These two protein chains interact to form a complex.

Sequence of the first protein:
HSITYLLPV

Sequence of the second protein:
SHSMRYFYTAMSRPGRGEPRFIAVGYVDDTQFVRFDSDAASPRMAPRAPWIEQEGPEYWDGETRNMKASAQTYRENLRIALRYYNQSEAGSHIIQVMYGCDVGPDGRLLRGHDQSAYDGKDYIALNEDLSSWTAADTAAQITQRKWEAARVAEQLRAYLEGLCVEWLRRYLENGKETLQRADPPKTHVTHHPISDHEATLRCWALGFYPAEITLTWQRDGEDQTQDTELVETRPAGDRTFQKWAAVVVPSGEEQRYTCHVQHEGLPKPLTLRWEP

Residue-level contacts at the interface:
Residue R152 in the second protein contacts residue Y5 in the first protein (closest heavy-atom distance 4.7 Å).
Residue T74 in the second protein interacts with residue P8 in the first protein (closest heavy-atom distance 4.5 Å).
Residue Y10 in the second protein contacts residue S2 in the first protein (closest heavy-atom distance 3.5 Å).
Residue E64 in the second protein is in contact with residue H1 in the first protein (closest heavy-atom distance 3.4 Å).
Residue Y160 in the second protein contacts residue S2 in the first protein (closest heavy-atom distance 3.9 Å).
Residue W148 in the second protein is in contact with residue L7 in the first protein (closest heavy-atom distance 3.4 Å).
Residue Y60 in the second protein interacts with residue H1 in the first protein (closest heavy-atom distance 3.5 Å).
Residue L157 in the second protein contacts residue L7 in the first protein (closest heavy-atom distance 4.9 Å).
Residue K147 in the second protein contacts residue V9 in the first protein (closest heavy-atom distance 4.0 Å).
Residue V153 in the second protein interacts with residue L7 in the first protein (closest heavy-atom distance 3.5 Å).
Residue L157 in the second protein interacts with residue I3 in the first protein (closest heavy-atom distance 4.5 Å).
Residue W168 in the second protein interacts with residue H1 in the first protein (closest heavy-atom distance 3.4 Å).
Residue W148 in the second protein is in contact with residue V9 in the first protein (closest heavy-atom distance 3.8 Å).
Residue T74 in the second protein is in contact with residue L6 in the first protein (closest heavy-atom distance 3.6 Å).
Residue N78 in the second protein interacts with residue V9 in the first protein (closest heavy-atom distance 3.3 Å).
Residue A151 in the second protein interacts with residue Y5 in the first protein (closest heavy-atom distance 4.6 Å).
Residue S71 in the second protein interacts with residue I3 in the first protein (closest heavy-atom distance 5.0 Å).
Residue I143 in the second protein is in contact with residue V9 in the first protein (closest heavy-atom distance 4.8 Å).
Residue Y124 in the second protein interacts with residue V9 in the first protein (closest heavy-atom distance 4.4 Å).
Residue N67 in the second protein interacts with residue T4 in the first protein (closest heavy-atom distance 3.5 Å).
Residue N67 in the second protein interacts with residue I3 in the first protein (closest heavy-atom distance 2.9 Å).
Residue Q156 in the second protein is in contact with residue Y5 in the first protein (closest heavy-atom distance 3.4 Å).
Residue N67 in the second protein contacts residue Y5 in the first protein (closest heavy-atom distance 4.7 Å).
Residue Y10 in the second protein contacts residue I3 in the first protein (closest heavy-atom distance 4.6 Å).
Residue Y85 in the second protein contacts residue V9 in the first protein (closest heavy-atom distance 2.7 Å).
Residue N67 in the second protein contacts residue S2 in the first protein (closest heavy-atom distance 2.7 Å).
Residue M68 in the second protein contacts residue S2 in the first protein (closest heavy-atom distance 3.6 Å).
Residue Y100 in the second protein contacts residue S2 in the first protein (closest heavy-atom distance 3.4 Å).
Residue Q156 in the second protein interacts with residue I3 in the first protein (closest heavy-atom distance 4.4 Å).
Residue Y160 in the second protein contacts residue H1 in the first protein (closest heavy-atom distance 2.6 Å).
Residue T144 in the second protein contacts residue V9 in the first protein (closest heavy-atom distance 2.7 Å).
Residue V153 in the second protein contacts residue Y5 in the first protein (closest heavy-atom distance 3.5 Å).
Residue A70 in the second protein is in contact with residue L6 in the first protein (closest heavy-atom distance 3.7 Å).
Residue Y172 in the second protein contacts residue H1 in the first protein (closest heavy-atom distance 2.9 Å).
Residue S71 in the second protein is in contact with residue L6 in the first protein (closest heavy-atom distance 4.0 Å).
Residue Y160 in the second protein contacts residue I3 in the first protein (closest heavy-atom distance 3.2 Å).
Residue N78 in the second protein contacts residue P8 in the first protein (closest heavy-atom distance 3.4 Å).
Residue F34 in the second protein contacts residue H1 in the first protein (closest heavy-atom distance 4.7 Å).
Residue W148 in the second protein interacts with residue P8 in the first protein (closest heavy-atom distance 2.7 Å).
Residue A82 in the second protein is in contact with residue V9 in the first protein (closest heavy-atom distance 5.0 Å).
Residue Y8 in the second protein is in contact with residue H1 in the first protein (closest heavy-atom distance 3.1 Å).
Residue Y8 in the second protein interacts with residue S2 in the first protein (closest heavy-atom distance 3.2 Å).
Residue L157 in the second protein is in contact with residue Y5 in the first protein (closest heavy-atom distance 3.6 Å).
Residue T74 in the second protein is in contact with residue L7 in the first protein (closest heavy-atom distance 3.5 Å).
Residue E64 in the second protein is in contact with residue S2 in the first protein (closest heavy-atom distance 2.3 Å).
Residue M6 in the second protein interacts with residue H1 in the first protein (closest heavy-atom distance 3.8 Å).
Residue I81 in the second protein contacts residue P8 in the first protein (closest heavy-atom distance 4.7 Å).
Residue I81 in the second protein contacts residue V9 in the first protein (closest heavy-atom distance 3.9 Å).
Residue Y100 in the second protein interacts with residue I3 in the first protein (closest heavy-atom distance 3.2 Å).
Residue N78 in the second protein is in contact with residue L7 in the first protein (closest heavy-atom distance 3.0 Å).
Residue M46 in the second protein is in contact with residue S2 in the first protein (closest heavy-atom distance 4.7 Å).